Sequence of chain A:
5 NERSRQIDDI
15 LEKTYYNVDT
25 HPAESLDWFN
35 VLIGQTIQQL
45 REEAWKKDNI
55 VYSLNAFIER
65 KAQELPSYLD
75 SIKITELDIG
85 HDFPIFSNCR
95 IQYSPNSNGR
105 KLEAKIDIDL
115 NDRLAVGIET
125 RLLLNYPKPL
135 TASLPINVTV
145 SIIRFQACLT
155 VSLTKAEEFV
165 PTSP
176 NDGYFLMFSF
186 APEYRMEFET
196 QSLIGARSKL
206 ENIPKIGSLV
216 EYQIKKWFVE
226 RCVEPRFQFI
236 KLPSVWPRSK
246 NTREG

Residue-level contacts at the interface:
Residue L106 in chain B interacts with residue Q39 in chain A (closest heavy-atom distance 2.9 Å).
Residue R243 in chain B interacts with residue Q233 in chain A (closest heavy-atom distance 3.0 Å).
Residue L30 in chain B contacts residue E28 in chain A (closest heavy-atom distance 3.3 Å).
Residue T40 in chain B interacts with residue L157 in chain A (closest heavy-atom distance 3.3 Å).
Residue E249 in chain B interacts with residue V164 in chain A (closest heavy-atom distance 3.1 Å).
Residue E47 in chain B contacts residue Y179 in chain A (closest heavy-atom distance 3.2 Å).
Residue R248 in chain B contacts residue N176 in chain A (closest heavy-atom distance 3.3 Å).
Residue R231 in chain B is in contact with residue R248 in chain A (closest heavy-atom distance 3.4 Å).
Residue C227 in chain B is in contact with residue P242 in chain A (closest heavy-atom distance 3.4 Å).
Residue V35 in chain B is in contact with residue T18 in chain A (closest heavy-atom distance 3.3 Å).
Residue S29 in chain B is in contact with residue E28 in chain A (closest heavy-atom distance 2.4 Å).
Residue Y179 in chain B contacts residue E47 in chain A (closest heavy-atom distance 3.2 Å).
Residue N246 in chain B is in contact with residue Q233 in chain A (closest heavy-atom distance 3.3 Å).
Residue W32 in chain B interacts with residue E28 in chain A (closest heavy-atom distance 3.2 Å).
Residue R248 in chain B interacts with residue F232 in chain A (closest heavy-atom distance 2.9 Å).
Residue T18 in chain B is in contact with residue V35 in chain A (closest heavy-atom distance 3.3 Å).
Residue E28 in chain B interacts with residue S29 in chain A (closest heavy-atom distance 2.4 Å).
Residue P242 in chain B interacts with residue Q233 in chain A (closest heavy-atom distance 3.4 Å).
Residue I14 in chain B interacts with residue Q42 in chain A (closest heavy-atom distance 3.2 Å).
Residue T247 in chain B is in contact with residue T166 in chain A (closest heavy-atom distance 3.3 Å).
Residue D31 in chain B contacts residue H25 in chain A (closest heavy-atom distance 2.9 Å).
Residue P242 in chain B is in contact with residue C227 in chain A (closest heavy-atom distance 3.4 Å).
Residue N176 in chain B is in contact with residue R248 in chain A (closest heavy-atom distance 3.3 Å).
Residue Q39 in chain B contacts residue L106 in chain A (closest heavy-atom distance 2.9 Å).
Residue E249 in chain B contacts residue P230 in chain A (closest heavy-atom distance 3.1 Å).
Residue F232 in chain B contacts residue R248 in chain A (closest heavy-atom distance 2.9 Å).
Residue N246 in chain B is in contact with residue F234 in chain A (closest heavy-atom distance 2.9 Å).
Residue T247 in chain B interacts with residue F232 in chain A (closest heavy-atom distance 3.4 Å).
Residue F232 in chain B interacts with residue T247 in chain A (closest heavy-atom distance 3.4 Å).
Residue D31 in chain B is in contact with residue E28 in chain A (closest heavy-atom distance 2.6 Å).
Residue R248 in chain B interacts with residue R231 in chain A (closest heavy-atom distance 3.4 Å).
Residue W32 in chain B interacts with residue C93 in chain A (closest heavy-atom distance 3.4 Å).
Residue T247 in chain B is in contact with residue Q233 in chain A (closest heavy-atom distance 2.6 Å).
Residue V164 in chain B contacts residue E249 in chain A (closest heavy-atom distance 3.1 Å).
Residue K159 in chain B interacts with residue E47 in chain A (closest heavy-atom distance 2.9 Å).
Residue Q10 in chain B is in contact with residue Q42 in chain A (closest heavy-atom distance 3.4 Å).
Residue H25 in chain B contacts residue D31 in chain A (closest heavy-atom distance 2.9 Å).
Residue Q233 in chain B interacts with residue T247 in chain A (closest heavy-atom distance 2.6 Å).
Residue L30 in chain B is in contact with residue W32 in chain A (closest heavy-atom distance 3.5 Å).
Residue E47 in chain B is in contact with residue K159 in chain A (closest heavy-atom distance 2.9 Å).
Residue L44 in chain B is in contact with residue Y179 in chain A (closest heavy-atom distance 3.3 Å).
Residue F234 in chain B interacts with residue N246 in chain A (closest heavy-atom distance 2.9 Å).
Residue Y179 in chain B interacts with residue L44 in chain A (closest heavy-atom distance 3.3 Å).
Residue K17 in chain B contacts residue H85 in chain A (closest heavy-atom distance 2.6 Å).
Residue R248 in chain B is in contact with residue P165 in chain A (closest heavy-atom distance 3.4 Å).
Residue Q233 in chain B is in contact with residue R243 in chain A (closest heavy-atom distance 3.0 Å).
Residue L157 in chain B interacts with residue T40 in chain A (closest heavy-atom distance 3.3 Å).
Residue P165 in chain B interacts with residue R248 in chain A (closest heavy-atom distance 3.4 Å).
Residue Q42 in chain B contacts residue I14 in chain A (closest heavy-atom distance 3.2 Å).
Residue E28 in chain B contacts residue D31 in chain A (closest heavy-atom distance 2.6 Å).
Residue Q233 in chain B interacts with residue N246 in chain A (closest heavy-atom distance 3.3 Å).
Residue H85 in chain B interacts with residue K17 in chain A (closest heavy-atom distance 2.6 Å).
Residue T166 in chain B is in contact with residue T247 in chain A (closest heavy-atom distance 3.3 Å).
Residue C93 in chain B is in contact with residue W32 in chain A (closest heavy-atom distance 3.4 Å).
Residue Q42 in chain B contacts residue Q10 in chain A (closest heavy-atom distance 3.4 Å).
Residue E28 in chain B is in contact with residue W32 in chain A (closest heavy-atom distance 3.2 Å).
Residue E28 in chain B contacts residue L30 in chain A (closest heavy-atom distance 3.3 Å).
Residue W32 in chain B is in contact with residue L30 in chain A (closest heavy-atom distance 3.5 Å).
Residue P230 in chain B is in contact with residue E249 in chain A (closest heavy-atom distance 3.1 Å).
Residue Q233 in chain B is in contact with residue P242 in chain A (closest heavy-atom distance 3.4 Å).

This data describes a binding interaction between two proteins.

Sequence of chain B:
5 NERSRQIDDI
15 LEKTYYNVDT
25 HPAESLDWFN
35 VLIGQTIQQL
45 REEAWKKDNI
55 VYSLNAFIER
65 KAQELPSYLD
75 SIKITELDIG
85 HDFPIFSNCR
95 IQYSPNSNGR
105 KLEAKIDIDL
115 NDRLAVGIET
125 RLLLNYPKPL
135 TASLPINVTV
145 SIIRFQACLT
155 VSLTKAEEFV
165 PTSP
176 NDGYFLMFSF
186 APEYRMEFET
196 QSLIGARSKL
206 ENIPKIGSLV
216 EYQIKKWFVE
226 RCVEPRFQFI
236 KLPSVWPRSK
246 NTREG